Sequence of protein 1:
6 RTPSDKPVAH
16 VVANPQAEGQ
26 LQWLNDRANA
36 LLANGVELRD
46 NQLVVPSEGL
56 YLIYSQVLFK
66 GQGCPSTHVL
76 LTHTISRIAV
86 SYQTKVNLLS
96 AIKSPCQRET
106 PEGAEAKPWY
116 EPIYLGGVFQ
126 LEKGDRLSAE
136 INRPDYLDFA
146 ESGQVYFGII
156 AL

Sequence of protein 2:
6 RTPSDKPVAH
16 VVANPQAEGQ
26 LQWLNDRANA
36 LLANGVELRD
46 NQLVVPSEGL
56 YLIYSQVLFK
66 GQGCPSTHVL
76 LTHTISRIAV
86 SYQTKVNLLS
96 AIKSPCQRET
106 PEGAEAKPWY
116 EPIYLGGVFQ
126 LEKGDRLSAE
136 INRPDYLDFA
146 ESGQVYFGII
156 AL

This data describes a binding interaction between two proteins.

Residue-level contacts at the interface:
Residue Q102 in protein 1 contacts residue P100 in protein 2 (closest heavy-atom distance 2.7 Å).
Residue N92 in protein 1 interacts with residue S147 in protein 2 (closest heavy-atom distance 3.2 Å).
Residue L157 in protein 1 contacts residue K11 in protein 2 (closest heavy-atom distance 3.1 Å).
Residue V123 in protein 1 contacts residue L36 in protein 2 (closest heavy-atom distance 3.4 Å).
Residue E53 in protein 1 interacts with residue T7 in protein 2 (closest heavy-atom distance 3.1 Å).
Residue G122 in protein 1 is in contact with residue H15 in protein 2 (closest heavy-atom distance 4.1 Å).
Residue F124 in protein 1 interacts with residue H15 in protein 2 (closest heavy-atom distance 3.7 Å).
Residue N92 in protein 1 contacts residue N34 in protein 2 (closest heavy-atom distance 3.5 Å).
Residue L55 in protein 1 is in contact with residue V13 in protein 2 (closest heavy-atom distance 4.0 Å).
Residue R103 in protein 1 interacts with residue K112 in protein 2 (closest heavy-atom distance 3.2 Å).
Residue H73 in protein 1 interacts with residue P113 in protein 2 (closest heavy-atom distance 2.6 Å).
Residue T72 in protein 1 is in contact with residue K112 in protein 2 (closest heavy-atom distance 3.2 Å).
Residue S95 in protein 1 contacts residue Q149 in protein 2 (closest heavy-atom distance 3.7 Å).
Residue R103 in protein 1 interacts with residue P106 in protein 2 (closest heavy-atom distance 3.8 Å).
Residue I97 in protein 1 interacts with residue Q149 in protein 2 (closest heavy-atom distance 3.9 Å).
Residue Q102 in protein 1 interacts with residue E116 in protein 2 (closest heavy-atom distance 3.6 Å).
Residue G122 in protein 1 contacts residue Y59 in protein 2 (closest heavy-atom distance 3.4 Å).
Residue Q125 in protein 1 interacts with residue P8 in protein 2 (closest heavy-atom distance 3.5 Å).
Residue S95 in protein 1 is in contact with residue S147 in protein 2 (closest heavy-atom distance 3.1 Å).
Residue L55 in protein 1 is in contact with residue S9 in protein 2 (closest heavy-atom distance 4.1 Å).
Residue E104 in protein 1 interacts with residue R103 in protein 2 (closest heavy-atom distance 3.0 Å).
Residue L94 in protein 1 interacts with residue G148 in protein 2 (closest heavy-atom distance 3.4 Å).
Residue A96 in protein 1 is in contact with residue L63 in protein 2 (closest heavy-atom distance 4.0 Å).
Residue L75 in protein 1 is in contact with residue Y115 in protein 2 (closest heavy-atom distance 3.5 Å).
Residue L120 in protein 1 interacts with residue Q61 in protein 2 (closest heavy-atom distance 4.1 Å).
Residue Y119 in protein 1 is in contact with residue Y119 in protein 2 (closest heavy-atom distance 3.4 Å).
Residue S95 in protein 1 contacts residue G148 in protein 2 (closest heavy-atom distance 2.9 Å).
Residue R103 in protein 1 contacts residue R103 in protein 2 (closest heavy-atom distance 3.5 Å).
Residue Q102 in protein 1 contacts residue W114 in protein 2 (closest heavy-atom distance 3.0 Å).
Residue Q125 in protein 1 contacts residue L36 in protein 2 (closest heavy-atom distance 4.0 Å).
Residue L93 in protein 1 is in contact with residue N34 in protein 2 (closest heavy-atom distance 3.6 Å).
Residue I97 in protein 1 contacts residue P117 in protein 2 (closest heavy-atom distance 3.9 Å).
Residue L93 in protein 1 interacts with residue G148 in protein 2 (closest heavy-atom distance 3.9 Å).
Residue Q125 in protein 1 interacts with residue T7 in protein 2 (closest heavy-atom distance 3.9 Å).
Residue S99 in protein 1 contacts residue Y115 in protein 2 (closest heavy-atom distance 4.2 Å).
Residue V123 in protein 1 interacts with residue I155 in protein 2 (closest heavy-atom distance 4.0 Å).
Residue G121 in protein 1 contacts residue Y59 in protein 2 (closest heavy-atom distance 3.4 Å).
Residue F124 in protein 1 contacts residue L36 in protein 2 (closest heavy-atom distance 3.8 Å).
Residue R103 in protein 1 contacts residue E107 in protein 2 (closest heavy-atom distance 3.4 Å).
Residue L94 in protein 1 interacts with residue Y151 in protein 2 (closest heavy-atom distance 3.3 Å).
Residue L120 in protein 1 interacts with residue Y151 in protein 2 (closest heavy-atom distance 3.6 Å).
Residue Q102 in protein 1 contacts residue R103 in protein 2 (closest heavy-atom distance 4.2 Å).
Residue G121 in protein 1 contacts residue Y119 in protein 2 (closest heavy-atom distance 2.5 Å).
Residue G121 in protein 1 contacts residue Y151 in protein 2 (closest heavy-atom distance 3.6 Å).
Residue H73 in protein 1 contacts residue K112 in protein 2 (closest heavy-atom distance 3.2 Å).
Residue V91 in protein 1 is in contact with residue N34 in protein 2 (closest heavy-atom distance 3.6 Å).
Residue V123 in protein 1 contacts residue H15 in protein 2 (closest heavy-atom distance 3.5 Å).
Residue L120 in protein 1 interacts with residue Y119 in protein 2 (closest heavy-atom distance 4.0 Å).
Residue L157 in protein 1 contacts residue I155 in protein 2 (closest heavy-atom distance 4.0 Å).
Residue L55 in protein 1 is in contact with residue L36 in protein 2 (closest heavy-atom distance 3.5 Å).
Residue S95 in protein 1 interacts with residue Q61 in protein 2 (closest heavy-atom distance 3.0 Å).
Residue I97 in protein 1 is in contact with residue L63 in protein 2 (closest heavy-atom distance 3.7 Å).
Residue R103 in protein 1 contacts residue A109 in protein 2 (closest heavy-atom distance 3.5 Å).
Residue L157 in protein 1 interacts with residue L157 in protein 2 (closest heavy-atom distance 3.9 Å).
Residue Y87 in protein 1 contacts residue N34 in protein 2 (closest heavy-atom distance 4.0 Å).
Residue I97 in protein 1 interacts with residue Y115 in protein 2 (closest heavy-atom distance 3.1 Å).
Residue K98 in protein 1 interacts with residue P117 in protein 2 (closest heavy-atom distance 3.8 Å).
Residue N92 in protein 1 interacts with residue E146 in protein 2 (closest heavy-atom distance 3.1 Å).
Residue V123 in protein 1 is in contact with residue Y59 in protein 2 (closest heavy-atom distance 3.0 Å).
Residue L55 in protein 1 contacts residue P8 in protein 2 (closest heavy-atom distance 4.1 Å).